Sequence of the second protein:
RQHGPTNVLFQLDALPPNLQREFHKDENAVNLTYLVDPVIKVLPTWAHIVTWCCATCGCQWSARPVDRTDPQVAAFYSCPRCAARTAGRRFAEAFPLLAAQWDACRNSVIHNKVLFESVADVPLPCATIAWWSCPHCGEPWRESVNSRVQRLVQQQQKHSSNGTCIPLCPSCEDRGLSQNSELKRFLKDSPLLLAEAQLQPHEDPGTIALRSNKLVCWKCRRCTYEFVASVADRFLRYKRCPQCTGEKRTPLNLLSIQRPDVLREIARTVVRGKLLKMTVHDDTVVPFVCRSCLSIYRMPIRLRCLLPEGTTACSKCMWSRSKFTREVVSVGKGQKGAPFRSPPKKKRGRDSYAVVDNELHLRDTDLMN

These two protein chains interact to form a complex.

Residue-level contacts at the interface:
Residue E427 in the first protein is in contact with residue R540 in the second protein (closest heavy-atom distance 3.4 Å).
Residue L287 in the first protein contacts residue M498 in the second protein (closest heavy-atom distance 3.7 Å).
Residue L231 in the first protein contacts residue M517 in the second protein (closest heavy-atom distance 3.8 Å).
Residue M190 in the first protein interacts with residue C304 in the second protein (closest heavy-atom distance 3.4 Å).
Residue V395 in the first protein contacts residue P543 in the second protein (closest heavy-atom distance 3.8 Å).
Residue E184 in the first protein contacts residue S344 in the second protein (closest heavy-atom distance 3.2 Å).
Residue E220 in the first protein contacts residue L502 in the second protein (closest heavy-atom distance 3.6 Å).
Residue P189 in the first protein is in contact with residue C304 in the second protein (closest heavy-atom distance 3.4 Å).
Residue T363 in the first protein interacts with residue K515 in the second protein (closest heavy-atom distance 3.8 Å).
Residue T325 in the first protein is in contact with residue N568 in the second protein (closest heavy-atom distance 3.5 Å).
Residue D394 in the first protein interacts with residue P543 in the second protein (closest heavy-atom distance 3.2 Å).
Residue S187 in the first protein contacts residue R439 in the second protein (closest heavy-atom distance 3.7 Å).
Residue T325 in the first protein is in contact with residue L566 in the second protein (closest heavy-atom distance 3.7 Å).
Residue Y291 in the first protein interacts with residue M498 in the second protein (closest heavy-atom distance 3.2 Å).
Residue E232 in the first protein is in contact with residue T510 in the second protein (closest heavy-atom distance 3.2 Å).
Residue R180 in the first protein interacts with residue R436 in the second protein (closest heavy-atom distance 3.7 Å).
Residue A331 in the first protein contacts residue W518 in the second protein (closest heavy-atom distance 3.8 Å).
Residue Q228 in the first protein interacts with residue M517 in the second protein (closest heavy-atom distance 3.3 Å).
Residue E198 in the first protein is in contact with residue L350 in the second protein (closest heavy-atom distance 3.4 Å).
Residue Q181 in the first protein is in contact with residue D347 in the second protein (closest heavy-atom distance 2.7 Å).
Residue H173 in the first protein is in contact with residue R436 in the second protein (closest heavy-atom distance 3.2 Å).
Residue E198 in the first protein interacts with residue H303 in the second protein (closest heavy-atom distance 3.6 Å).
Residue R180 in the first protein is in contact with residue K438 in the second protein (closest heavy-atom distance 3.3 Å).
Residue L225 in the first protein contacts residue L505 in the second protein (closest heavy-atom distance 3.8 Å).
Residue Q181 in the first protein interacts with residue Y437 in the second protein (closest heavy-atom distance 3.9 Å).
Residue A224 in the first protein contacts residue L502 in the second protein (closest heavy-atom distance 3.8 Å).
Residue E290 in the first protein contacts residue S514 in the second protein (closest heavy-atom distance 3.2 Å).
Residue Q228 in the first protein contacts residue T511 in the second protein (closest heavy-atom distance 2.8 Å).
Residue R217 in the first protein interacts with residue D482 in the second protein (closest heavy-atom distance 3.2 Å).
Residue T363 in the first protein interacts with residue W518 in the second protein (closest heavy-atom distance 3.2 Å).
Residue G297 in the first protein contacts residue R525 in the second protein (closest heavy-atom distance 3.9 Å).
Residue M190 in the first protein contacts residue H303 in the second protein (closest heavy-atom distance 3.5 Å).
Residue S183 in the first protein contacts residue R501 in the second protein (closest heavy-atom distance 3.4 Å).
Residue H173 in the first protein is in contact with residue L435 in the second protein (closest heavy-atom distance 2.8 Å).
Residue L186 in the first protein contacts residue L505 in the second protein (closest heavy-atom distance 3.4 Å).
Residue L287 in the first protein contacts residue M567 in the second protein (closest heavy-atom distance 3.8 Å).
Residue L323 in the first protein interacts with residue D565 in the second protein (closest heavy-atom distance 3.7 Å).
Residue Q181 in the first protein interacts with residue R348 in the second protein (closest heavy-atom distance 3.6 Å).
Residue T327 in the first protein is in contact with residue K515 in the second protein (closest heavy-atom distance 2.8 Å).
Residue E184 in the first protein is in contact with residue Y437 in the second protein (closest heavy-atom distance 2.8 Å).
Residue N298 in the first protein contacts residue R525 in the second protein (closest heavy-atom distance 3.6 Å).
Residue N218 in the first protein is in contact with residue R501 in the second protein (closest heavy-atom distance 2.5 Å).
Residue L323 in the first protein is in contact with residue L566 in the second protein (closest heavy-atom distance 3.7 Å).
Residue Q228 in the first protein contacts residue T510 in the second protein (closest heavy-atom distance 3.4 Å).
Residue D361 in the first protein interacts with residue K515 in the second protein (closest heavy-atom distance 3.2 Å).
Residue R180 in the first protein interacts with residue Y437 in the second protein (closest heavy-atom distance 3.6 Å).
Residue E184 in the first protein interacts with residue R348 in the second protein (closest heavy-atom distance 2.7 Å).
Residue E184 in the first protein interacts with residue R439 in the second protein (closest heavy-atom distance 3.3 Å).
Residue E290 in the first protein contacts residue N568 in the second protein (closest heavy-atom distance 2.8 Å).
Residue R177 in the first protein contacts residue Y437 in the second protein (closest heavy-atom distance 3.6 Å).
Residue L238 in the first protein contacts residue V527 in the second protein (closest heavy-atom distance 3.6 Å).
Residue R326 in the first protein contacts residue N568 in the second protein (closest heavy-atom distance 2.9 Å).
Residue R177 in the first protein is in contact with residue L435 in the second protein (closest heavy-atom distance 3.3 Å).
Residue R242 in the first protein is in contact with residue K532 in the second protein (closest heavy-atom distance 3.3 Å).
Residue T327 in the first protein contacts residue N568 in the second protein (closest heavy-atom distance 2.9 Å).
Residue P286 in the first protein interacts with residue M567 in the second protein (closest heavy-atom distance 3.6 Å).
Residue T334 in the first protein interacts with residue W518 in the second protein (closest heavy-atom distance 3.7 Å).
Residue L185 in the first protein is in contact with residue R348 in the second protein (closest heavy-atom distance 3.9 Å).
Residue R177 in the first protein interacts with residue R436 in the second protein (closest heavy-atom distance 3.4 Å).
Residue R326 in the first protein contacts residue L566 in the second protein (closest heavy-atom distance 3.5 Å).

Sequence of the first protein:
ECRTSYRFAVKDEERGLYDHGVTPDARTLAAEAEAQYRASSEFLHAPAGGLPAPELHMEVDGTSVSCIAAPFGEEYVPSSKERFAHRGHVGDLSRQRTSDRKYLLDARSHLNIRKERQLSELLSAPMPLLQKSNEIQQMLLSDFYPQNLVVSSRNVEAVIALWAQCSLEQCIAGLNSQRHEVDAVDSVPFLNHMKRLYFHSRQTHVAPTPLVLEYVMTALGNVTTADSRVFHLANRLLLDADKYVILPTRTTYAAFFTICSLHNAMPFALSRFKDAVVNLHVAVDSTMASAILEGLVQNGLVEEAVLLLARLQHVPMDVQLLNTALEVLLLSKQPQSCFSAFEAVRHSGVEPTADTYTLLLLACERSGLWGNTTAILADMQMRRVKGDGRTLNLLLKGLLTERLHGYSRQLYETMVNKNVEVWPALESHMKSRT